Sequence of the first protein:
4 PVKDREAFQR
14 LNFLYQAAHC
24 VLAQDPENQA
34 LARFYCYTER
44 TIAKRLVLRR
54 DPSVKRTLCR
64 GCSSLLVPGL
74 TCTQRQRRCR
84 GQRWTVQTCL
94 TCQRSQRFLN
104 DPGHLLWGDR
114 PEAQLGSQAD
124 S

Sequence of the second protein:
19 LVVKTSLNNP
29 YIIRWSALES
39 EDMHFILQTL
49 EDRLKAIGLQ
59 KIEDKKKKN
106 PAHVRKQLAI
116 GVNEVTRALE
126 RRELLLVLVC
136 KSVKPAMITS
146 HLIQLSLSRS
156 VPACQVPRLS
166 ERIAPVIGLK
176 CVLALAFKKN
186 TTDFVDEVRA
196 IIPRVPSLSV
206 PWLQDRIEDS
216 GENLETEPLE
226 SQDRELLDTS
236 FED

This data describes a binding interaction between two proteins.

Contacts between the two chains:
Residue L232 in the second protein is in contact with residue Q117 in the first protein (closest heavy-atom distance 3.7 Å).
Residue L219 in the second protein contacts residue Q12 in the first protein (closest heavy-atom distance 3.3 Å).
Residue I143 in the second protein contacts residue R59 in the first protein (closest heavy-atom distance 3.4 Å).
Residue T23 in the second protein interacts with residue F11 in the first protein (closest heavy-atom distance 4.0 Å).
Residue N27 in the second protein contacts residue V57 in the first protein (closest heavy-atom distance 3.8 Å).
Residue L219 in the second protein contacts residue N15 in the first protein (closest heavy-atom distance 3.9 Å).
Residue E217 in the second protein contacts residue Q19 in the first protein (closest heavy-atom distance 3.3 Å).
Residue Q209 in the second protein contacts residue A26 in the first protein (closest heavy-atom distance 4.0 Å).
Residue D233 in the second protein contacts residue R113 in the first protein (closest heavy-atom distance 4.1 Å).
Residue L232 in the second protein interacts with residue Q121 in the first protein (closest heavy-atom distance 4.0 Å).
Residue S24 in the second protein interacts with residue R52 in the first protein (closest heavy-atom distance 2.9 Å).
Residue E225 in the second protein is in contact with residue D123 in the first protein (closest heavy-atom distance 4.1 Å).
Residue P140 in the second protein interacts with residue N103 in the first protein (closest heavy-atom distance 3.6 Å).
Residue P223 in the second protein interacts with residue D123 in the first protein (closest heavy-atom distance 3.6 Å).
Residue E125 in the second protein contacts residue C75 in the first protein (closest heavy-atom distance 3.4 Å).
Residue R229 in the second protein contacts residue L118 in the first protein (closest heavy-atom distance 3.6 Å).
Residue T121 in the second protein is in contact with residue R78 in the first protein (closest heavy-atom distance 3.8 Å).
Residue N118 in the second protein is in contact with residue R78 in the first protein (closest heavy-atom distance 3.8 Å).
Residue R122 in the second protein contacts residue R78 in the first protein (closest heavy-atom distance 3.3 Å).
Residue L224 in the second protein contacts residue R52 in the first protein (closest heavy-atom distance 3.8 Å).
Residue W207 in the second protein contacts residue H22 in the first protein (closest heavy-atom distance 3.2 Å).
Residue L25 in the second protein contacts residue D54 in the first protein (closest heavy-atom distance 3.5 Å).
Residue L208 in the second protein contacts residue L69 in the first protein (closest heavy-atom distance 3.7 Å).
Residue W207 in the second protein contacts residue Y18 in the first protein (closest heavy-atom distance 3.4 Å).
Residue K22 in the second protein contacts residue R52 in the first protein (closest heavy-atom distance 3.3 Å).
Residue T121 in the second protein interacts with residue Q77 in the first protein (closest heavy-atom distance 4.0 Å).
Residue L25 in the second protein interacts with residue R53 in the first protein (closest heavy-atom distance 4.0 Å).
Residue E222 in the second protein is in contact with residue A122 in the first protein (closest heavy-atom distance 3.6 Å).
Residue E125 in the second protein contacts residue T76 in the first protein (closest heavy-atom distance 4.0 Å).
Residue L25 in the second protein is in contact with residue F11 in the first protein (closest heavy-atom distance 3.6 Å).
Residue V138 in the second protein interacts with residue L108 in the first protein (closest heavy-atom distance 3.8 Å).
Residue T221 in the second protein interacts with residue F11 in the first protein (closest heavy-atom distance 3.6 Å).
Residue T144 in the second protein is in contact with residue N103 in the first protein (closest heavy-atom distance 3.1 Å).
Residue R229 in the second protein is in contact with residue Q117 in the first protein (closest heavy-atom distance 3.9 Å).
Residue T23 in the second protein contacts residue R52 in the first protein (closest heavy-atom distance 4.0 Å).
Residue L150 in the second protein interacts with residue G72 in the first protein (closest heavy-atom distance 3.7 Å).
Residue L208 in the second protein contacts residue A26 in the first protein (closest heavy-atom distance 3.9 Å).
Residue L147 in the second protein interacts with residue Q77 in the first protein (closest heavy-atom distance 3.3 Å).
Residue R229 in the second protein contacts residue P114 in the first protein (closest heavy-atom distance 3.8 Å).
Residue T23 in the second protein contacts residue D7 in the first protein (closest heavy-atom distance 3.8 Å).
Residue N27 in the second protein interacts with residue N15 in the first protein (closest heavy-atom distance 3.5 Å).
Residue G216 in the second protein interacts with residue Q19 in the first protein (closest heavy-atom distance 3.7 Å).
Residue D228 in the second protein interacts with residue Q121 in the first protein (closest heavy-atom distance 3.0 Å).
Residue V138 in the second protein interacts with residue P105 in the first protein (closest heavy-atom distance 3.8 Å).
Residue N26 in the second protein contacts residue D54 in the first protein (closest heavy-atom distance 3.3 Å).
Residue L150 in the second protein contacts residue L73 in the first protein (closest heavy-atom distance 3.7 Å).
Residue L25 in the second protein is in contact with residue R52 in the first protein (closest heavy-atom distance 3.3 Å).
Residue L25 in the second protein contacts residue L14 in the first protein (closest heavy-atom distance 3.7 Å).
Residue L224 in the second protein is in contact with residue L118 in the first protein (closest heavy-atom distance 3.8 Å).
Residue N118 in the second protein contacts residue Q79 in the first protein (closest heavy-atom distance 3.7 Å).
Residue V117 in the second protein contacts residue Q79 in the first protein (closest heavy-atom distance 3.4 Å).
Residue N218 in the second protein interacts with residue N15 in the first protein (closest heavy-atom distance 3.9 Å).
Residue E222 in the second protein contacts residue L118 in the first protein (closest heavy-atom distance 4.2 Å).
Residue N27 in the second protein is in contact with residue D54 in the first protein (closest heavy-atom distance 2.9 Å).
Residue S215 in the second protein interacts with residue Q19 in the first protein (closest heavy-atom distance 3.4 Å).
Residue Q209 in the second protein interacts with residue C23 in the first protein (closest heavy-atom distance 3.7 Å).
Residue L147 in the second protein interacts with residue G72 in the first protein (closest heavy-atom distance 3.5 Å).
Residue T144 in the second protein contacts residue Q79 in the first protein (closest heavy-atom distance 3.5 Å).
Residue L150 in the second protein contacts residue L69 in the first protein (closest heavy-atom distance 3.7 Å).
Residue Y29 in the second protein contacts residue N15 in the first protein (closest heavy-atom distance 3.7 Å).